Sequence of the second protein:
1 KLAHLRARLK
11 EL

The following describes two proteins that form a bound complex.

Residue-level contacts at the interface:
Residue L113 in the first protein interacts with residue L9 in the second protein (closest heavy-atom distance 3.8 Å).
Residue M146 in the first protein contacts residue L5 in the second protein (closest heavy-atom distance 3.6 Å).
Residue L113 in the first protein interacts with residue L5 in the second protein (closest heavy-atom distance 3.5 Å).
Residue F93 in the first protein interacts with residue L9 in the second protein (closest heavy-atom distance 4.9 Å).
Residue N112 in the first protein interacts with residue L12 in the second protein (closest heavy-atom distance 4.5 Å).
Residue M146 in the first protein is in contact with residue L2 in the second protein (closest heavy-atom distance 4.5 Å).
Residue F93 in the first protein contacts residue L5 in the second protein (closest heavy-atom distance 4.0 Å).
Residue A148 in the first protein is in contact with residue L2 in the second protein (closest heavy-atom distance 4.9 Å).
Residue M145 in the first protein is in contact with residue L2 in the second protein (closest heavy-atom distance 3.2 Å).
Residue M146 in the first protein interacts with residue R6 in the second protein (closest heavy-atom distance 3.6 Å).
Residue E85 in the first protein is in contact with residue K10 in the second protein (closest heavy-atom distance 4.4 Å).
Residue A89 in the first protein contacts residue L9 in the second protein (closest heavy-atom distance 4.3 Å).
Residue V109 in the first protein interacts with residue L9 in the second protein (closest heavy-atom distance 4.3 Å).
Residue L113 in the first protein interacts with residue R8 in the second protein (closest heavy-atom distance 2.8 Å).
Residue I86 in the first protein contacts residue R6 in the second protein (closest heavy-atom distance 5.0 Å).
Residue G114 in the first protein is in contact with residue R8 in the second protein (closest heavy-atom distance 4.1 Å).
Residue V92 in the first protein contacts residue L9 in the second protein (closest heavy-atom distance 4.0 Å).
Residue E85 in the first protein interacts with residue R6 in the second protein (closest heavy-atom distance 2.8 Å).
Residue A89 in the first protein is in contact with residue R6 in the second protein (closest heavy-atom distance 3.9 Å).
Residue L113 in the first protein is in contact with residue L12 in the second protein (closest heavy-atom distance 3.9 Å).
Residue E115 in the first protein interacts with residue R8 in the second protein (closest heavy-atom distance 2.7 Å).
Residue M110 in the first protein interacts with residue L5 in the second protein (closest heavy-atom distance 3.7 Å).

Sequence of the first protein:
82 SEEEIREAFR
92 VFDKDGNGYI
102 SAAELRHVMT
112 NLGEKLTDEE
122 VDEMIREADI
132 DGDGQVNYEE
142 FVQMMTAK